These two protein chains interact to form a complex.

Sequence of protein 2:
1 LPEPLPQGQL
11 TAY

Sequence of protein 1:
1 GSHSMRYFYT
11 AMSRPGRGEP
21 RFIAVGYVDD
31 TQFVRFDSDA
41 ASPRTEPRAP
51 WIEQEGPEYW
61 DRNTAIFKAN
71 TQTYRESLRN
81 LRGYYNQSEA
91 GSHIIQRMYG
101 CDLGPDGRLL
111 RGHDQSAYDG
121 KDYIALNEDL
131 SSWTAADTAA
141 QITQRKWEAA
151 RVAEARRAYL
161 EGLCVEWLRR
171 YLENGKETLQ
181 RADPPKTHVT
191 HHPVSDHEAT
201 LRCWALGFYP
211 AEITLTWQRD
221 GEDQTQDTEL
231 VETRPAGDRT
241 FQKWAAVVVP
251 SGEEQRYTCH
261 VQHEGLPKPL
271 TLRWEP

Residue-level contacts at the interface:
Residue N80 in protein 1 interacts with residue A12 in protein 2 (closest heavy-atom distance 3.9 Å).
Residue Y159 in protein 1 is in contact with residue E3 in protein 2 (closest heavy-atom distance 3.3 Å).
Residue R62 in protein 1 is in contact with residue P4 in protein 2 (closest heavy-atom distance 3.4 Å).
Residue I66 in protein 1 contacts residue L5 in protein 2 (closest heavy-atom distance 4.0 Å).
Residue Y123 in protein 1 contacts residue Y13 in protein 2 (closest heavy-atom distance 3.8 Å).
Residue Y99 in protein 1 contacts residue E3 in protein 2 (closest heavy-atom distance 3.1 Å).
Residue I95 in protein 1 interacts with residue Y13 in protein 2 (closest heavy-atom distance 3.9 Å).
Residue Y9 in protein 1 is in contact with residue P2 in protein 2 (closest heavy-atom distance 3.9 Å).
Residue V152 in protein 1 is in contact with residue T11 in protein 2 (closest heavy-atom distance 3.8 Å).
Residue E76 in protein 1 is in contact with residue A12 in protein 2 (closest heavy-atom distance 3.6 Å).
Residue N63 in protein 1 is in contact with residue L1 in protein 2 (closest heavy-atom distance 3.6 Å).
Residue N70 in protein 1 is in contact with residue L10 in protein 2 (closest heavy-atom distance 3.7 Å).
Residue Y159 in protein 1 interacts with residue P2 in protein 2 (closest heavy-atom distance 3.6 Å).
Residue W167 in protein 1 contacts residue L1 in protein 2 (closest heavy-atom distance 3.5 Å).
Residue A150 in protein 1 contacts residue T11 in protein 2 (closest heavy-atom distance 3.4 Å).
Residue S116 in protein 1 interacts with residue Y13 in protein 2 (closest heavy-atom distance 2.5 Å).
Residue R97 in protein 1 is in contact with residue E3 in protein 2 (closest heavy-atom distance 2.6 Å).
Residue Y99 in protein 1 contacts residue P2 in protein 2 (closest heavy-atom distance 3.3 Å).
Residue K146 in protein 1 is in contact with residue T11 in protein 2 (closest heavy-atom distance 3.8 Å).
Residue T143 in protein 1 is in contact with residue Y13 in protein 2 (closest heavy-atom distance 2.7 Å).
Residue F33 in protein 1 is in contact with residue L1 in protein 2 (closest heavy-atom distance 4.7 Å).
Residue T73 in protein 1 is in contact with residue T11 in protein 2 (closest heavy-atom distance 4.2 Å).
Residue S77 in protein 1 interacts with residue A12 in protein 2 (closest heavy-atom distance 3.4 Å).
Residue S77 in protein 1 interacts with residue Y13 in protein 2 (closest heavy-atom distance 2.9 Å).
Residue N80 in protein 1 contacts residue Y13 in protein 2 (closest heavy-atom distance 2.9 Å).
Residue Y74 in protein 1 is in contact with residue Y13 in protein 2 (closest heavy-atom distance 3.1 Å).
Residue M5 in protein 1 is in contact with residue L1 in protein 2 (closest heavy-atom distance 3.7 Å).
Residue L81 in protein 1 interacts with residue Y13 in protein 2 (closest heavy-atom distance 3.5 Å).
Residue I66 in protein 1 interacts with residue E3 in protein 2 (closest heavy-atom distance 3.5 Å).
Residue T73 in protein 1 is in contact with residue A12 in protein 2 (closest heavy-atom distance 3.7 Å).
Residue Y159 in protein 1 is in contact with residue L1 in protein 2 (closest heavy-atom distance 2.5 Å).
Residue A69 in protein 1 contacts residue L10 in protein 2 (closest heavy-atom distance 3.6 Å).
Residue T73 in protein 1 interacts with residue L10 in protein 2 (closest heavy-atom distance 3.5 Å).
Residue I124 in protein 1 is in contact with residue Y13 in protein 2 (closest heavy-atom distance 4.5 Å).
Residue A69 in protein 1 interacts with residue L5 in protein 2 (closest heavy-atom distance 3.8 Å).
Residue Y7 in protein 1 is in contact with residue L1 in protein 2 (closest heavy-atom distance 2.9 Å).
Residue W147 in protein 1 is in contact with residue T11 in protein 2 (closest heavy-atom distance 3.6 Å).
Residue K146 in protein 1 interacts with residue Y13 in protein 2 (closest heavy-atom distance 3.4 Å).
Residue A65 in protein 1 contacts residue L5 in protein 2 (closest heavy-atom distance 4.0 Å).
Residue W147 in protein 1 interacts with residue Y13 in protein 2 (closest heavy-atom distance 3.8 Å).
Residue R97 in protein 1 interacts with residue Y13 in protein 2 (closest heavy-atom distance 3.7 Å).
Residue F67 in protein 1 contacts residue P2 in protein 2 (closest heavy-atom distance 3.6 Å).
Residue I142 in protein 1 interacts with residue Y13 in protein 2 (closest heavy-atom distance 4.8 Å).
Residue Y9 in protein 1 contacts residue E3 in protein 2 (closest heavy-atom distance 4.7 Å).
Residue R62 in protein 1 interacts with residue L1 in protein 2 (closest heavy-atom distance 3.8 Å).
Residue N70 in protein 1 interacts with residue L5 in protein 2 (closest heavy-atom distance 4.3 Å).
Residue W147 in protein 1 contacts residue A12 in protein 2 (closest heavy-atom distance 3.2 Å).
Residue Y7 in protein 1 contacts residue P2 in protein 2 (closest heavy-atom distance 3.3 Å).
Residue Y59 in protein 1 contacts residue L1 in protein 2 (closest heavy-atom distance 3.9 Å).
Residue I66 in protein 1 is in contact with residue P2 in protein 2 (closest heavy-atom distance 4.1 Å).
Residue Y159 in protein 1 is in contact with residue P4 in protein 2 (closest heavy-atom distance 3.8 Å).
Residue Y84 in protein 1 contacts residue Y13 in protein 2 (closest heavy-atom distance 2.8 Å).
Residue L163 in protein 1 interacts with residue P4 in protein 2 (closest heavy-atom distance 3.6 Å).
Residue I66 in protein 1 is in contact with residue P4 in protein 2 (closest heavy-atom distance 3.8 Å).
Residue R156 in protein 1 contacts residue E3 in protein 2 (closest heavy-atom distance 3.0 Å).
Residue N63 in protein 1 contacts residue P2 in protein 2 (closest heavy-atom distance 3.1 Å).
Residue K146 in protein 1 is in contact with residue A12 in protein 2 (closest heavy-atom distance 3.4 Å).
Residue Y171 in protein 1 is in contact with residue L1 in protein 2 (closest heavy-atom distance 2.6 Å).
Residue L163 in protein 1 interacts with residue L1 in protein 2 (closest heavy-atom distance 4.4 Å).
Residue Q96 in protein 1 contacts residue Y13 in protein 2 (closest heavy-atom distance 4.5 Å).